The following describes two proteins that form a bound complex.

Interface contacts:
Residue L126 in the second protein interacts with residue G104 in the first protein (closest heavy-atom distance 3.8 Å).
Residue Y122 in the second protein is in contact with residue G110 in the first protein (closest heavy-atom distance 3.6 Å).
Residue M153 in the second protein is in contact with residue A85 in the first protein (closest heavy-atom distance 4.0 Å).
Residue S137 in the second protein interacts with residue F42 in the first protein (closest heavy-atom distance 3.7 Å).
Residue E99 in the second protein is in contact with residue E100 in the first protein (closest heavy-atom distance 3.2 Å).
Residue L133 in the second protein interacts with residue F67 in the first protein (closest heavy-atom distance 3.6 Å).
Residue L148 in the second protein interacts with residue Y80 in the first protein (closest heavy-atom distance 3.6 Å).
Residue Y95 in the second protein interacts with residue I96 in the first protein (closest heavy-atom distance 3.9 Å).
Residue I140 in the second protein interacts with residue C70 in the first protein (closest heavy-atom distance 3.4 Å).
Residue F141 in the second protein interacts with residue C70 in the first protein (closest heavy-atom distance 3.5 Å).
Residue S144 in the second protein is in contact with residue N73 in the first protein (closest heavy-atom distance 2.8 Å).
Residue S144 in the second protein interacts with residue F74 in the first protein (closest heavy-atom distance 3.3 Å).
Residue A143 in the second protein contacts residue F74 in the first protein (closest heavy-atom distance 3.7 Å).
Residue L129 in the second protein contacts residue G104 in the first protein (closest heavy-atom distance 3.5 Å).
Residue G151 in the second protein contacts residue L81 in the first protein (closest heavy-atom distance 3.7 Å).
Residue Y95 in the second protein contacts residue F89 in the first protein (closest heavy-atom distance 3.6 Å).
Residue I140 in the second protein is in contact with residue F74 in the first protein (closest heavy-atom distance 3.2 Å).
Residue L92 in the second protein interacts with residue T92 in the first protein (closest heavy-atom distance 3.4 Å).
Residue S137 in the second protein is in contact with residue C70 in the first protein (closest heavy-atom distance 3.6 Å).
Residue K110 in the second protein contacts residue L107 in the first protein (closest heavy-atom distance 3.8 Å).
Residue K110 in the second protein interacts with residue A106 in the first protein (closest heavy-atom distance 3.2 Å).
Residue I140 in the second protein interacts with residue F67 in the first protein (closest heavy-atom distance 4.0 Å).
Residue L133 in the second protein contacts residue E100 in the first protein (closest heavy-atom distance 3.8 Å).
Residue L103 in the second protein contacts residue L103 in the first protein (closest heavy-atom distance 3.7 Å).
Residue Y147 in the second protein interacts with residue F74 in the first protein (closest heavy-atom distance 3.8 Å).
Residue Y147 in the second protein is in contact with residue S78 in the first protein (closest heavy-atom distance 3.8 Å).
Residue R123 in the second protein interacts with residue Y111 in the first protein (closest heavy-atom distance 2.5 Å).
Residue L133 in the second protein interacts with residue S63 in the first protein (closest heavy-atom distance 3.7 Å).
Residue F141 in the second protein contacts residue F42 in the first protein (closest heavy-atom distance 3.6 Å).
Residue W119 in the second protein interacts with residue Y111 in the first protein (closest heavy-atom distance 3.3 Å).
Residue Y147 in the second protein is in contact with residue A77 in the first protein (closest heavy-atom distance 3.5 Å).
Residue Y122 in the second protein interacts with residue L107 in the first protein (closest heavy-atom distance 3.6 Å).
Residue L103 in the second protein interacts with residue E100 in the first protein (closest heavy-atom distance 3.8 Å).
Residue E99 in the second protein contacts residue I96 in the first protein (closest heavy-atom distance 3.5 Å).
Residue I140 in the second protein contacts residue F89 in the first protein (closest heavy-atom distance 3.3 Å).
Residue L96 in the second protein contacts residue T92 in the first protein (closest heavy-atom distance 3.8 Å).
Residue L133 in the second protein contacts residue L60 in the first protein (closest heavy-atom distance 3.7 Å).
Residue L126 in the second protein interacts with residue C108 in the first protein (closest heavy-atom distance 3.6 Å).
Residue Y122 in the second protein is in contact with residue Y111 in the first protein (closest heavy-atom distance 3.5 Å).
Residue Y95 in the second protein is in contact with residue F67 in the first protein (closest heavy-atom distance 3.1 Å).
Residue Y147 in the second protein contacts residue A85 in the first protein (closest heavy-atom distance 3.8 Å).
Residue R123 in the second protein is in contact with residue L125 in the first protein (closest heavy-atom distance 3.9 Å).
Residue V107 in the second protein interacts with residue L103 in the first protein (closest heavy-atom distance 3.9 Å).
Residue L126 in the second protein is in contact with residue L56 in the first protein (closest heavy-atom distance 3.7 Å).
Residue W119 in the second protein interacts with residue E119 in the first protein (closest heavy-atom distance 3.8 Å).
Residue Y147 in the second protein contacts residue L81 in the first protein (closest heavy-atom distance 3.5 Å).
Residue L92 in the second protein contacts residue F89 in the first protein (closest heavy-atom distance 3.2 Å).
Residue V130 in the second protein is in contact with residue M59 in the first protein (closest heavy-atom distance 3.7 Å).
Residue L148 in the second protein is in contact with residue Y76 in the first protein (closest heavy-atom distance 3.9 Å).
Residue L148 in the second protein is in contact with residue A77 in the first protein (closest heavy-atom distance 3.6 Å).
Residue L129 in the second protein interacts with residue L60 in the first protein (closest heavy-atom distance 3.8 Å).
Residue M153 in the second protein contacts residue F74 in the first protein (closest heavy-atom distance 3.7 Å).
Residue L106 in the second protein interacts with residue L107 in the first protein (closest heavy-atom distance 4.0 Å).
Residue W119 in the second protein interacts with residue S114 in the first protein (closest heavy-atom distance 3.7 Å).
Residue S137 in the second protein is in contact with residue F67 in the first protein (closest heavy-atom distance 3.6 Å).
Residue W119 in the second protein interacts with residue A122 in the first protein (closest heavy-atom distance 3.8 Å).
Residue Y147 in the second protein contacts residue D83 in the first protein (closest heavy-atom distance 3.1 Å).
Residue Y147 in the second protein interacts with residue G86 in the first protein (closest heavy-atom distance 3.8 Å).
Residue L125 in the second protein interacts with residue L107 in the first protein (closest heavy-atom distance 3.7 Å).
Residue W119 in the second protein contacts residue R115 in the first protein (closest heavy-atom distance 3.5 Å).

Sequence of the second protein:
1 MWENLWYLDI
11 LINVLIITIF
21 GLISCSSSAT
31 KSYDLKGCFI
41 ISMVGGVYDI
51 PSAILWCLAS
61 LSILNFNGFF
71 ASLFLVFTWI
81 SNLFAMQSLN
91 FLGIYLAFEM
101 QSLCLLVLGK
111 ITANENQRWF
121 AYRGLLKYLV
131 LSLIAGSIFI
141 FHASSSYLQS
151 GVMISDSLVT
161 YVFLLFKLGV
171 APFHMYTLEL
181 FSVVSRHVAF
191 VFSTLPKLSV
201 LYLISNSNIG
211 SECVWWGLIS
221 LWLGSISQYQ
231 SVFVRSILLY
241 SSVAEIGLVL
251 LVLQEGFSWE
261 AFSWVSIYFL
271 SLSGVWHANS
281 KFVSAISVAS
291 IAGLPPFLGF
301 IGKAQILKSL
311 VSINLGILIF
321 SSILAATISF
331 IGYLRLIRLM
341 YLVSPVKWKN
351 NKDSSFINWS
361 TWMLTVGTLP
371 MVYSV

Sequence of the first protein:
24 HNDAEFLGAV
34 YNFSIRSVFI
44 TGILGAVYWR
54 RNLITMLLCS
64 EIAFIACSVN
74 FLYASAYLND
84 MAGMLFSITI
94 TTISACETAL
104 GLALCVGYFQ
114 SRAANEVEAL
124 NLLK